Sequence of chain A:
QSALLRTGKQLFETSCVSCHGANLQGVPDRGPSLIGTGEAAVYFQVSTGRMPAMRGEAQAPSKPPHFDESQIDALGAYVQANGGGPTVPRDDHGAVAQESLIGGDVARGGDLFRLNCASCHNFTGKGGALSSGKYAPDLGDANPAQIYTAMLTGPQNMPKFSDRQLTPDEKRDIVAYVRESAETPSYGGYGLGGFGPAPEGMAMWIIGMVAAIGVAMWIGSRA

Sequence of chain B:
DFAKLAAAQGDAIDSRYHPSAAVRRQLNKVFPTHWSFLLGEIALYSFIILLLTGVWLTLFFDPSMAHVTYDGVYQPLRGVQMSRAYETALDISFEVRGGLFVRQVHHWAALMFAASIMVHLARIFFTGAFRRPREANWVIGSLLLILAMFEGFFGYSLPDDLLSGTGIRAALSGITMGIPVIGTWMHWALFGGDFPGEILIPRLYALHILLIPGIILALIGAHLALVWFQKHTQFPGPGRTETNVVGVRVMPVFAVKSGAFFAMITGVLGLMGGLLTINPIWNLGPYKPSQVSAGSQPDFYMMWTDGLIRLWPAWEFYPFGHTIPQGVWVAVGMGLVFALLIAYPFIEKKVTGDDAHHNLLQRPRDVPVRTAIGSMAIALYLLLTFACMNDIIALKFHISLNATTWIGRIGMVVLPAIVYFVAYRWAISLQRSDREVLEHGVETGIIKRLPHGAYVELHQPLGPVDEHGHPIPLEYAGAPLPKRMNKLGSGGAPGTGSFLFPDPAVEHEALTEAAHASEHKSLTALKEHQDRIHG

Residue-level contacts at the interface:
Residue S403 in chain B contacts residue G204 in chain A (closest heavy-atom distance 3.4 Å).
Residue T280 in chain B is in contact with residue G259 in chain A (closest heavy-atom distance 3.4 Å).
Residue L398 in chain B is in contact with residue G198 in chain A (closest heavy-atom distance 3.3 Å).
Residue V122 in chain B interacts with residue W276 in chain A (closest heavy-atom distance 3.5 Å).
Residue L41 in chain B interacts with residue A287 in chain A (closest heavy-atom distance 3.4 Å).
Residue Q300 in chain B is in contact with residue P268 in chain A (closest heavy-atom distance 3.2 Å).
Residue V295 in chain B contacts residue A189 in chain A (closest heavy-atom distance 3.1 Å).
Residue N405 in chain B is in contact with residue S203 in chain A (closest heavy-atom distance 3.4 Å).
Residue T36 in chain B interacts with residue G291 in chain A (closest heavy-atom distance 3.5 Å).
Residue R81 in chain B interacts with residue A178 in chain A (closest heavy-atom distance 3.4 Å).
Residue N282 in chain B contacts residue E271 in chain A (closest heavy-atom distance 3.2 Å).
Residue M115 in chain B contacts residue M280 in chain A (closest heavy-atom distance 3.5 Å).
Residue L398 in chain B interacts with residue G199 in chain A (closest heavy-atom distance 3.5 Å).
Residue L103 in chain B is in contact with residue Y258 in chain A (closest heavy-atom distance 3.3 Å).
Residue W38 in chain B interacts with residue A287 in chain A (closest heavy-atom distance 3.3 Å).
Residue T36 in chain B interacts with residue S292 in chain A (closest heavy-atom distance 2.6 Å).
Residue D394 in chain B contacts residue A200 in chain A (closest heavy-atom distance 3.2 Å).
Residue S119 in chain B contacts residue M280 in chain A (closest heavy-atom distance 3.5 Å).
Residue L278 in chain B is in contact with residue G260 in chain A (closest heavy-atom distance 3.5 Å).
Residue W111 in chain B contacts residue E271 in chain A (closest heavy-atom distance 3.3 Å).
Residue W38 in chain B interacts with residue S292 in chain A (closest heavy-atom distance 2.7 Å).
Residue L165 in chain B contacts residue F194 in chain A (closest heavy-atom distance 3.5 Å).
Residue V295 in chain B is in contact with residue S190 in chain A (closest heavy-atom distance 3.1 Å).
Residue S296 in chain B is in contact with residue F194 in chain A (closest heavy-atom distance 3.4 Å).
Residue Q294 in chain B contacts residue L186 in chain A (closest heavy-atom distance 3.0 Å).
Residue A297 in chain B is in contact with residue C191 in chain A (closest heavy-atom distance 3.3 Å).
Residue S296 in chain B contacts residue S190 in chain A (closest heavy-atom distance 2.8 Å).
Residue S296 in chain B contacts residue A189 in chain A (closest heavy-atom distance 3.5 Å).
Residue L278 in chain B is in contact with residue Y261 in chain A (closest heavy-atom distance 2.6 Å).
Residue L287 in chain B contacts residue F194 in chain A (closest heavy-atom distance 3.5 Å).
Residue L398 in chain B contacts residue A207 in chain A (closest heavy-atom distance 3.3 Å).
Residue H37 in chain B contacts residue S292 in chain A (closest heavy-atom distance 3.3 Å).
Residue N286 in chain B is in contact with residue F194 in chain A (closest heavy-atom distance 3.3 Å).
Residue P79 in chain B contacts residue A178 in chain A (closest heavy-atom distance 3.3 Å).
Residue G277 in chain B interacts with residue G259 in chain A (closest heavy-atom distance 3.5 Å).
Residue H37 in chain B interacts with residue A294 in chain A (closest heavy-atom distance 3.3 Å).
Residue Q294 in chain B is in contact with residue R185 in chain A (closest heavy-atom distance 3.2 Å).
Residue K291 in chain B contacts residue D182 in chain A (closest heavy-atom distance 2.4 Å).
Residue Q107 in chain B is in contact with residue G259 in chain A (closest heavy-atom distance 2.9 Å).
Residue P483 in chain B contacts residue A294 in chain A (closest heavy-atom distance 3.4 Å).
Residue P301 in chain B interacts with residue P268 in chain A (closest heavy-atom distance 3.3 Å).
Residue A297 in chain B interacts with residue H192 in chain A (closest heavy-atom distance 3.3 Å).
Residue T280 in chain B interacts with residue Y261 in chain A (closest heavy-atom distance 2.6 Å).
Residue A297 in chain B contacts residue S190 in chain A (closest heavy-atom distance 3.2 Å).
Residue I281 in chain B interacts with residue E271 in chain A (closest heavy-atom distance 3.3 Å).
Residue N286 in chain B interacts with residue T195 in chain A (closest heavy-atom distance 3.5 Å).
Residue W111 in chain B contacts residue M275 in chain A (closest heavy-atom distance 3.5 Å).
Residue F303 in chain B interacts with residue W276 in chain A (closest heavy-atom distance 3.4 Å).
Residue N405 in chain B contacts residue S202 in chain A (closest heavy-atom distance 2.9 Å).
Residue T280 in chain B is in contact with residue G262 in chain A (closest heavy-atom distance 3.3 Å).
Residue G277 in chain B interacts with residue G260 in chain A (closest heavy-atom distance 3.3 Å).
Residue L404 in chain B is in contact with residue L201 in chain A (closest heavy-atom distance 3.2 Å).
Residue S293 in chain B interacts with residue L186 in chain A (closest heavy-atom distance 3.3 Å).
Residue R243 in chain B contacts residue A294 in chain A (closest heavy-atom distance 3.4 Å).
Residue M275 in chain B contacts residue A274 in chain A (closest heavy-atom distance 3.4 Å).
Residue L114 in chain B contacts residue E271 in chain A (closest heavy-atom distance 3.5 Å).
Residue Q300 in chain B contacts residue A269 in chain A (closest heavy-atom distance 3.4 Å).
Residue T280 in chain B is in contact with residue G260 in chain A (closest heavy-atom distance 3.4 Å).
Residue W285 in chain B contacts residue Y258 in chain A (closest heavy-atom distance 3.2 Å).
Residue L279 in chain B interacts with residue Y261 in chain A (closest heavy-atom distance 3.5 Å).

This data describes a binding interaction between two proteins.